Sequence of protein 2:
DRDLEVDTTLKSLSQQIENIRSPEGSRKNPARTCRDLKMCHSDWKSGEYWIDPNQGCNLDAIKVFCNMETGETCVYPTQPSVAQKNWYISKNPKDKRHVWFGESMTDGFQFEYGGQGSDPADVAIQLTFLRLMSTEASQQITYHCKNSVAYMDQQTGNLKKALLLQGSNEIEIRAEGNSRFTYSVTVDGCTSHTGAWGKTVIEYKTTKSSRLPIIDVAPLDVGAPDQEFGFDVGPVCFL

Sequence of protein 1:
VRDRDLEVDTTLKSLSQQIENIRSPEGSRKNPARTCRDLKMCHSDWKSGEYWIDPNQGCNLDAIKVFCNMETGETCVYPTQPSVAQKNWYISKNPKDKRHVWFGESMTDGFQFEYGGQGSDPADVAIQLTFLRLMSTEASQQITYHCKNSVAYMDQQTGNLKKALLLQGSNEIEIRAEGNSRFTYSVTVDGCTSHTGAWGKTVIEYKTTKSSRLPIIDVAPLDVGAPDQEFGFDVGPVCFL

Interface contacts:
Residue I36 in protein 1 interacts with residue I33 in protein 2 (closest heavy-atom distance 4.2 Å).
Residue L29 in protein 1 is in contact with residue L29 in protein 2 (closest heavy-atom distance 3.9 Å).
Residue R18 in protein 1 is in contact with residue L20 in protein 2 (closest heavy-atom distance 4.3 Å).
Residue L26 in protein 1 interacts with residue L26 in protein 2 (closest heavy-atom distance 3.7 Å).
Residue L29 in protein 1 contacts residue S30 in protein 2 (closest heavy-atom distance 3.7 Å).
Residue Q71 in protein 1 interacts with residue R48 in protein 2 (closest heavy-atom distance 4.0 Å).
Residue A140 in protein 1 contacts residue T151 in protein 2 (closest heavy-atom distance 4.7 Å).
Residue L29 in protein 1 interacts with residue I33 in protein 2 (closest heavy-atom distance 3.7 Å).
Residue R18 in protein 1 interacts with residue D23 in protein 2 (closest heavy-atom distance 2.9 Å).
Residue F145 in protein 1 contacts residue M149 in protein 2 (closest heavy-atom distance 3.7 Å).
Residue Q71 in protein 1 is in contact with residue Q71 in protein 2 (closest heavy-atom distance 3.3 Å).
Residue N70 in protein 1 is in contact with residue R51 in protein 2 (closest heavy-atom distance 3.8 Å).
Residue I141 in protein 1 is in contact with residue M149 in protein 2 (closest heavy-atom distance 3.6 Å).
Residue D138 in protein 1 interacts with residue R51 in protein 2 (closest heavy-atom distance 2.9 Å).
Residue L75 in protein 1 interacts with residue C56 in protein 2 (closest heavy-atom distance 4.4 Å).
Residue D76 in protein 1 contacts residue M55 in protein 2 (closest heavy-atom distance 3.6 Å).
Residue Q71 in protein 1 contacts residue D52 in protein 2 (closest heavy-atom distance 3.9 Å).
Residue G72 in protein 1 is in contact with residue Q71 in protein 2 (closest heavy-atom distance 4.8 Å).
Residue V22 in protein 1 is in contact with residue V22 in protein 2 (closest heavy-atom distance 4.4 Å).
Residue T25 in protein 1 is in contact with residue L26 in protein 2 (closest heavy-atom distance 3.8 Å).
Residue N70 in protein 1 interacts with residue M149 in protein 2 (closest heavy-atom distance 4.2 Å).
Residue R18 in protein 1 is in contact with residue V22 in protein 2 (closest heavy-atom distance 3.5 Å).
Residue C73 in protein 1 interacts with residue M55 in protein 2 (closest heavy-atom distance 3.5 Å).
Residue I141 in protein 1 contacts residue L148 in protein 2 (closest heavy-atom distance 3.6 Å).
Residue I33 in protein 1 contacts residue I33 in protein 2 (closest heavy-atom distance 3.8 Å).
Residue V22 in protein 1 contacts residue L26 in protein 2 (closest heavy-atom distance 4.4 Å).
Residue L29 in protein 1 contacts residue L26 in protein 2 (closest heavy-atom distance 3.9 Å).
Residue G72 in protein 1 interacts with residue R37 in protein 2 (closest heavy-atom distance 4.8 Å).
Residue I36 in protein 1 contacts residue I36 in protein 2 (closest heavy-atom distance 4.0 Å).
Residue I141 in protein 1 is in contact with residue T151 in protein 2 (closest heavy-atom distance 4.4 Å).
Residue N70 in protein 1 is in contact with residue R48 in protein 2 (closest heavy-atom distance 2.9 Å).
Residue C73 in protein 1 contacts residue C56 in protein 2 (closest heavy-atom distance 2.3 Å).
Residue A137 in protein 1 contacts residue T151 in protein 2 (closest heavy-atom distance 4.1 Å).
Residue R18 in protein 1 is in contact with residue D19 in protein 2 (closest heavy-atom distance 2.8 Å).
Residue Q32 in protein 1 is in contact with residue R37 in protein 2 (closest heavy-atom distance 3.1 Å).
Residue Q32 in protein 1 is in contact with residue I33 in protein 2 (closest heavy-atom distance 3.4 Å).
Residue R48 in protein 1 interacts with residue R48 in protein 2 (closest heavy-atom distance 4.6 Å).
Residue I36 in protein 1 interacts with residue R37 in protein 2 (closest heavy-atom distance 4.5 Å).
Residue V22 in protein 1 is in contact with residue D23 in protein 2 (closest heavy-atom distance 5.0 Å).
Residue N74 in protein 1 is in contact with residue C56 in protein 2 (closest heavy-atom distance 4.5 Å).
Residue C73 in protein 1 contacts residue D52 in protein 2 (closest heavy-atom distance 2.8 Å).
Residue F145 in protein 1 is in contact with residue R48 in protein 2 (closest heavy-atom distance 4.1 Å).
Residue L148 in protein 1 contacts residue L148 in protein 2 (closest heavy-atom distance 4.1 Å).
Residue I141 in protein 1 interacts with residue R51 in protein 2 (closest heavy-atom distance 3.5 Å).
Residue G72 in protein 1 contacts residue D52 in protein 2 (closest heavy-atom distance 3.5 Å).
Residue G72 in protein 1 is in contact with residue R48 in protein 2 (closest heavy-atom distance 4.1 Å).
Residue L75 in protein 1 is in contact with residue M55 in protein 2 (closest heavy-atom distance 3.5 Å).
Residue F145 in protein 1 interacts with residue L148 in protein 2 (closest heavy-atom distance 3.8 Å).
Residue D76 in protein 1 is in contact with residue R51 in protein 2 (closest heavy-atom distance 2.7 Å).
Residue T144 in protein 1 is in contact with residue L148 in protein 2 (closest heavy-atom distance 4.0 Å).
Residue I141 in protein 1 is in contact with residue S150 in protein 2 (closest heavy-atom distance 4.1 Å).

These two protein chains interact to form a complex.